Sequence of the first protein:
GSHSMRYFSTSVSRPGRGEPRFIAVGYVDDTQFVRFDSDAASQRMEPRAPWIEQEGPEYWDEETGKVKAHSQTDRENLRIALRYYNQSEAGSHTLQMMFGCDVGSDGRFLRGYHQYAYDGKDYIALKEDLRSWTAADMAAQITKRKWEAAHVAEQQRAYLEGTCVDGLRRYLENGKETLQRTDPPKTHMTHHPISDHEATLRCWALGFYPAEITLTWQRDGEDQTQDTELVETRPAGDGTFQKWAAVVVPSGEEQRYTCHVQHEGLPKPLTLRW

The following describes two proteins that form a bound complex.

Interface contacts:
Residue M97 in the first protein interacts with residue W8 in the second protein (closest heavy-atom distance 3.6 Å).
Residue Q156 in the first protein is in contact with residue L4 in the second protein (closest heavy-atom distance 3.1 Å).
Residue S9 in the first protein interacts with residue Y2 in the second protein (closest heavy-atom distance 3.7 Å).
Residue Y159 in the first protein interacts with residue R1 in the second protein (closest heavy-atom distance 2.8 Å).
Residue H70 in the first protein contacts residue T5 in the second protein (closest heavy-atom distance 3.6 Å).
Residue Q156 in the first protein interacts with residue F6 in the second protein (closest heavy-atom distance 4.5 Å).
Residue T73 in the first protein is in contact with residue C9 in the second protein (closest heavy-atom distance 4.2 Å).
Residue M45 in the first protein interacts with residue Y2 in the second protein (closest heavy-atom distance 3.7 Å).
Residue K66 in the first protein contacts residue T5 in the second protein (closest heavy-atom distance 4.3 Å).
Residue W147 in the first protein is in contact with residue F10 in the second protein (closest heavy-atom distance 4.0 Å).
Residue K66 in the first protein interacts with residue P3 in the second protein (closest heavy-atom distance 3.8 Å).
Residue K66 in the first protein is in contact with residue L4 in the second protein (closest heavy-atom distance 4.2 Å).
Residue A24 in the first protein interacts with residue Y2 in the second protein (closest heavy-atom distance 3.8 Å).
Residue Y159 in the first protein is in contact with residue P3 in the second protein (closest heavy-atom distance 4.0 Å).
Residue M97 in the first protein is in contact with residue Y2 in the second protein (closest heavy-atom distance 4.0 Å).
Residue Y171 in the first protein is in contact with residue R1 in the second protein (closest heavy-atom distance 2.9 Å).
Residue I80 in the first protein contacts residue F10 in the second protein (closest heavy-atom distance 3.8 Å).
Residue E63 in the first protein contacts residue Y2 in the second protein (closest heavy-atom distance 2.6 Å).
Residue Y159 in the first protein interacts with residue L4 in the second protein (closest heavy-atom distance 4.1 Å).
Residue W147 in the first protein contacts residue C9 in the second protein (closest heavy-atom distance 2.9 Å).
Residue Y123 in the first protein interacts with residue F10 in the second protein (closest heavy-atom distance 3.5 Å).
Residue K66 in the first protein is in contact with residue R1 in the second protein (closest heavy-atom distance 3.5 Å).
Residue Y159 in the first protein is in contact with residue Y2 in the second protein (closest heavy-atom distance 2.9 Å).
Residue K66 in the first protein interacts with residue Y2 in the second protein (closest heavy-atom distance 2.7 Å).
Residue K146 in the first protein interacts with residue F10 in the second protein (closest heavy-atom distance 3.1 Å).
Residue W147 in the first protein contacts residue W8 in the second protein (closest heavy-atom distance 3.4 Å).
Residue F99 in the first protein is in contact with residue P3 in the second protein (closest heavy-atom distance 3.7 Å).
Residue Q155 in the first protein is in contact with residue F6 in the second protein (closest heavy-atom distance 4.3 Å).
Residue Y84 in the first protein is in contact with residue F10 in the second protein (closest heavy-atom distance 2.6 Å).
Residue V152 in the first protein contacts residue G7 in the second protein (closest heavy-atom distance 3.6 Å).
Residue R170 in the first protein interacts with residue R1 in the second protein (closest heavy-atom distance 3.4 Å).
Residue W147 in the first protein contacts residue G7 in the second protein (closest heavy-atom distance 3.4 Å).
Residue E63 in the first protein contacts residue R1 in the second protein (closest heavy-atom distance 3.5 Å).
Residue N77 in the first protein is in contact with residue F10 in the second protein (closest heavy-atom distance 2.8 Å).
Residue N77 in the first protein contacts residue C9 in the second protein (closest heavy-atom distance 3.5 Å).
Residue A69 in the first protein interacts with residue T5 in the second protein (closest heavy-atom distance 4.1 Å).
Residue G167 in the first protein interacts with residue R1 in the second protein (closest heavy-atom distance 4.4 Å).
Residue F99 in the first protein is in contact with residue W8 in the second protein (closest heavy-atom distance 3.9 Å).
Residue Y116 in the first protein is in contact with residue W8 in the second protein (closest heavy-atom distance 3.4 Å).
Residue L95 in the first protein interacts with residue F10 in the second protein (closest heavy-atom distance 3.8 Å).
Residue Q156 in the first protein interacts with residue W8 in the second protein (closest heavy-atom distance 3.1 Å).
Residue M5 in the first protein is in contact with residue R1 in the second protein (closest heavy-atom distance 3.6 Å).
Residue Y116 in the first protein contacts residue F10 in the second protein (closest heavy-atom distance 3.9 Å).
Residue M97 in the first protein is in contact with residue P3 in the second protein (closest heavy-atom distance 4.4 Å).
Residue V152 in the first protein interacts with residue F6 in the second protein (closest heavy-atom distance 4.3 Å).
Residue Y59 in the first protein is in contact with residue R1 in the second protein (closest heavy-atom distance 3.6 Å).
Residue T143 in the first protein interacts with residue F10 in the second protein (closest heavy-atom distance 3.3 Å).
Residue H70 in the first protein is in contact with residue W8 in the second protein (closest heavy-atom distance 3.6 Å).
Residue Y7 in the first protein interacts with residue Y2 in the second protein (closest heavy-atom distance 3.2 Å).
Residue F22 in the first protein is in contact with residue Y2 in the second protein (closest heavy-atom distance 3.5 Å).
Residue K146 in the first protein is in contact with residue C9 in the second protein (closest heavy-atom distance 4.3 Å).
Residue T163 in the first protein is in contact with residue R1 in the second protein (closest heavy-atom distance 4.0 Å).
Residue Y7 in the first protein interacts with residue P3 in the second protein (closest heavy-atom distance 3.9 Å).
Residue V152 in the first protein is in contact with residue W8 in the second protein (closest heavy-atom distance 4.1 Å).
Residue T73 in the first protein interacts with residue W8 in the second protein (closest heavy-atom distance 4.3 Å).
Residue N77 in the first protein contacts residue W8 in the second protein (closest heavy-atom distance 3.4 Å).
Residue V67 in the first protein interacts with residue Y2 in the second protein (closest heavy-atom distance 3.8 Å).
Residue H114 in the first protein is in contact with residue W8 in the second protein (closest heavy-atom distance 3.0 Å).
Residue H70 in the first protein interacts with residue Y2 in the second protein (closest heavy-atom distance 2.7 Å).
Residue Y7 in the first protein contacts residue R1 in the second protein (closest heavy-atom distance 3.2 Å).

Sequence of the second protein:
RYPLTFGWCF